Sequence of chain A:
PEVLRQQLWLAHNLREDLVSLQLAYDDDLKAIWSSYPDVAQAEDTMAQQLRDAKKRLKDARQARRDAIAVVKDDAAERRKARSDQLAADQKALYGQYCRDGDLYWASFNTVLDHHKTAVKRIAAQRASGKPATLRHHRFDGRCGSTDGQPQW

The following describes two proteins that form a bound complex.

Sequence of chain B:
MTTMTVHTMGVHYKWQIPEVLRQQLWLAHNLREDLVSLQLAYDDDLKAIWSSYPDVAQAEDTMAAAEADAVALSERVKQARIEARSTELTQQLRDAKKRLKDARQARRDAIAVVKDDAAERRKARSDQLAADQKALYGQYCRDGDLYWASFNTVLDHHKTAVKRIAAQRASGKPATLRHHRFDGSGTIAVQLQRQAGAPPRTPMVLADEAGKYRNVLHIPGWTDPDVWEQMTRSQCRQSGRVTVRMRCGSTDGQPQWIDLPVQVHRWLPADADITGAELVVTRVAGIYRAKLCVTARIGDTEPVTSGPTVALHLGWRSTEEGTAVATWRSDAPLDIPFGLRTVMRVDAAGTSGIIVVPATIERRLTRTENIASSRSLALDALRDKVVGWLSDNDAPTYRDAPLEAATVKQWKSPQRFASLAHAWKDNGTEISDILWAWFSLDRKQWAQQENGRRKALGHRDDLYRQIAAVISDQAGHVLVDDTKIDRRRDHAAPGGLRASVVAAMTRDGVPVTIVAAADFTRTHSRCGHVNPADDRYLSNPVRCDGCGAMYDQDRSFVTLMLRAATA

Contacts between the two chains:
Residue D430 in chain B interacts with residue T164 in chain A (closest heavy-atom distance 4.7 Å).
Residue W440 in chain B is in contact with residue R168 in chain A (closest heavy-atom distance 3.7 Å).
Residue D430 in chain B is in contact with residue H161 in chain A (closest heavy-atom distance 4.6 Å).
Residue A441 in chain B interacts with residue Q172 in chain A (closest heavy-atom distance 4.5 Å).